Residue-level contacts at the interface:
Residue M162 in chain A interacts with residue P33 in chain B (closest heavy-atom distance 4.0 Å).
Residue L158 in chain A contacts residue I42 in chain B (closest heavy-atom distance 3.7 Å).
Residue Y160 in chain A interacts with residue V34 in chain B (closest heavy-atom distance 2.9 Å).
Residue M162 in chain A is in contact with residue R31 in chain B (closest heavy-atom distance 3.2 Å).
Residue I237 in chain A contacts residue V34 in chain B (closest heavy-atom distance 4.2 Å).
Residue K166 in chain A is in contact with residue E32 in chain B (closest heavy-atom distance 2.9 Å).
Residue R151 in chain A interacts with residue Q43 in chain B (closest heavy-atom distance 2.9 Å).
Residue R151 in chain A contacts residue E41 in chain B (closest heavy-atom distance 3.6 Å).
Residue V171 in chain A contacts residue N35 in chain B (closest heavy-atom distance 4.4 Å).
Residue R229 in chain A contacts residue P23 in chain B (closest heavy-atom distance 3.5 Å).
Residue M162 in chain A interacts with residue V34 in chain B (closest heavy-atom distance 3.7 Å).
Residue Y160 in chain A interacts with residue E32 in chain B (closest heavy-atom distance 4.4 Å).
Residue S163 in chain A contacts residue P26 in chain B (closest heavy-atom distance 3.9 Å).
Residue M161 in chain A interacts with residue V34 in chain B (closest heavy-atom distance 3.8 Å).
Residue Y160 in chain A interacts with residue P33 in chain B (closest heavy-atom distance 3.5 Å).
Residue N172 in chain A interacts with residue V34 in chain B (closest heavy-atom distance 4.0 Å).
Residue N172 in chain A is in contact with residue T37 in chain B (closest heavy-atom distance 2.8 Å).
Residue M227 in chain A interacts with residue P26 in chain B (closest heavy-atom distance 3.6 Å).
Residue W174 in chain A contacts residue P39 in chain B (closest heavy-atom distance 3.7 Å).
Residue E202 in chain A interacts with residue Q25 in chain B (closest heavy-atom distance 4.5 Å).
Residue S163 in chain A contacts residue D28 in chain B (closest heavy-atom distance 3.7 Å).
Residue E240 in chain A interacts with residue R31 in chain B (closest heavy-atom distance 2.7 Å).
Residue W174 in chain A interacts with residue E41 in chain B (closest heavy-atom distance 4.0 Å).
Residue P170 in chain A interacts with residue V34 in chain B (closest heavy-atom distance 3.9 Å).
Residue N232 in chain A contacts residue K24 in chain B (closest heavy-atom distance 3.1 Å).
Residue M161 in chain A interacts with residue E32 in chain B (closest heavy-atom distance 3.3 Å).
Residue F238 in chain A is in contact with residue R31 in chain B (closest heavy-atom distance 3.5 Å).
Residue W174 in chain A is in contact with residue I42 in chain B (closest heavy-atom distance 3.8 Å).
Residue L235 in chain A is in contact with residue P26 in chain B (closest heavy-atom distance 4.3 Å).
Residue K183 in chain A interacts with residue E41 in chain B (closest heavy-atom distance 3.3 Å).
Residue A173 in chain A contacts residue N35 in chain B (closest heavy-atom distance 2.7 Å).
Residue N172 in chain A is in contact with residue P39 in chain B (closest heavy-atom distance 3.5 Å).
Residue M162 in chain A is in contact with residue E32 in chain B (closest heavy-atom distance 2.8 Å).
Residue L158 in chain A is in contact with residue N35 in chain B (closest heavy-atom distance 3.2 Å).
Residue N172 in chain A is in contact with residue N35 in chain B (closest heavy-atom distance 2.7 Å).
Residue M161 in chain A contacts residue P33 in chain B (closest heavy-atom distance 3.5 Å).
Residue S163 in chain A interacts with residue R31 in chain B (closest heavy-atom distance 4.0 Å).
Residue G164 in chain A is in contact with residue S27 in chain B (closest heavy-atom distance 3.5 Å).
Residue A173 in chain A contacts residue V34 in chain B (closest heavy-atom distance 3.8 Å).
Residue S163 in chain A interacts with residue S27 in chain B (closest heavy-atom distance 3.2 Å).
Residue L158 in chain A contacts residue P39 in chain B (closest heavy-atom distance 3.8 Å).
Residue M162 in chain A interacts with residue K36 in chain B (closest heavy-atom distance 3.6 Å).
Residue I216 in chain A contacts residue E41 in chain B (closest heavy-atom distance 3.8 Å).
Residue M161 in chain A is in contact with residue R31 in chain B (closest heavy-atom distance 3.8 Å).
Residue F238 in chain A interacts with residue D28 in chain B (closest heavy-atom distance 4.0 Å).
Residue M162 in chain A interacts with residue N30 in chain B (closest heavy-atom distance 3.1 Å).
Residue S163 in chain A contacts residue N30 in chain B (closest heavy-atom distance 3.5 Å).
Residue A234 in chain A contacts residue P26 in chain B (closest heavy-atom distance 3.7 Å).
Residue R233 in chain A is in contact with residue K24 in chain B (closest heavy-atom distance 4.2 Å).
Residue R229 in chain A contacts residue Q25 in chain B (closest heavy-atom distance 3.8 Å).
Residue V171 in chain A interacts with residue V34 in chain B (closest heavy-atom distance 3.5 Å).
Residue A234 in chain A is in contact with residue K24 in chain B (closest heavy-atom distance 3.5 Å).
Residue Y160 in chain A is in contact with residue N35 in chain B (closest heavy-atom distance 4.2 Å).
Residue D165 in chain A is in contact with residue K24 in chain B (closest heavy-atom distance 3.6 Å).
Residue K166 in chain A is in contact with residue N30 in chain B (closest heavy-atom distance 2.8 Å).
Residue G164 in chain A is in contact with residue N30 in chain B (closest heavy-atom distance 3.2 Å).
Residue Y156 in chain A contacts residue I42 in chain B (closest heavy-atom distance 3.5 Å).
Residue R229 in chain A interacts with residue K24 in chain B (closest heavy-atom distance 2.8 Å).
Residue G164 in chain A is in contact with residue P26 in chain B (closest heavy-atom distance 3.9 Å).
Residue A236 in chain A is in contact with residue P26 in chain B (closest heavy-atom distance 4.0 Å).

Sequence of chain B:
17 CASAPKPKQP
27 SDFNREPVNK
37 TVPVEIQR

Sequence of chain A:
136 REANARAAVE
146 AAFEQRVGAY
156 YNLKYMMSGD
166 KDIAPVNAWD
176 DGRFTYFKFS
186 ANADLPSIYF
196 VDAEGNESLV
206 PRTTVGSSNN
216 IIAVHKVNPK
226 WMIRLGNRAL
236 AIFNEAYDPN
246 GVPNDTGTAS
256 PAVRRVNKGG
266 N

The following describes two proteins that form a bound complex.